Sequence of protein 2:
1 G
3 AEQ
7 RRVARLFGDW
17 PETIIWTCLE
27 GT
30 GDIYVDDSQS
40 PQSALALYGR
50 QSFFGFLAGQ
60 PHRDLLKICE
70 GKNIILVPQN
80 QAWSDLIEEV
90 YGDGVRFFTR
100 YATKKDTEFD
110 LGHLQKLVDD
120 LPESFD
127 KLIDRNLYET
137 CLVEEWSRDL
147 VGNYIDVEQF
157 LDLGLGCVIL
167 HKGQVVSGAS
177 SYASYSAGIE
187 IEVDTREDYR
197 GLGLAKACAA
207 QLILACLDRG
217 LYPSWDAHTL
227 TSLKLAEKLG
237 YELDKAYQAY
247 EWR

The following describes two proteins that form a bound complex.

Residue-level contacts at the interface:
Residue G30 in protein 2 interacts with residue R7 in protein 1 (closest heavy-atom distance 3.0 Å).
Residue A3 in protein 2 contacts residue G27 in protein 1 (closest heavy-atom distance 4.2 Å).
Residue R7 in protein 2 interacts with residue T28 in protein 1 (closest heavy-atom distance 3.5 Å).
Residue D31 in protein 2 contacts residue G1 in protein 1 (closest heavy-atom distance 2.5 Å).
Residue A3 in protein 2 interacts with residue D31 in protein 1 (closest heavy-atom distance 3.0 Å).
Residue R7 in protein 2 interacts with residue G27 in protein 1 (closest heavy-atom distance 2.8 Å).
Residue I32 in protein 2 contacts residue G1 in protein 1 (closest heavy-atom distance 3.5 Å).
Residue R7 in protein 2 contacts residue G30 in protein 1 (closest heavy-atom distance 3.0 Å).
Residue G27 in protein 2 is in contact with residue A3 in protein 1 (closest heavy-atom distance 4.3 Å).
Residue I32 in protein 2 interacts with residue A3 in protein 1 (closest heavy-atom distance 4.0 Å).
Residue C24 in protein 2 is in contact with residue A3 in protein 1 (closest heavy-atom distance 4.1 Å).
Residue G30 in protein 2 is in contact with residue A3 in protein 1 (closest heavy-atom distance 4.0 Å).
Residue T28 in protein 2 interacts with residue R7 in protein 1 (closest heavy-atom distance 3.5 Å).
Residue D31 in protein 2 contacts residue E4 in protein 1 (closest heavy-atom distance 3.2 Å).
Residue A3 in protein 2 contacts residue G30 in protein 1 (closest heavy-atom distance 4.0 Å).
Residue E26 in protein 2 interacts with residue E26 in protein 1 (closest heavy-atom distance 4.7 Å).
Residue G1 in protein 2 is in contact with residue D31 in protein 1 (closest heavy-atom distance 2.5 Å).
Residue A3 in protein 2 is in contact with residue C24 in protein 1 (closest heavy-atom distance 4.1 Å).
Residue D31 in protein 2 is in contact with residue R7 in protein 1 (closest heavy-atom distance 4.4 Å).
Residue R7 in protein 2 interacts with residue D31 in protein 1 (closest heavy-atom distance 4.4 Å).
Residue G1 in protein 2 is in contact with residue Y33 in protein 1 (closest heavy-atom distance 3.6 Å).
Residue A3 in protein 2 is in contact with residue I32 in protein 1 (closest heavy-atom distance 4.2 Å).
Residue Y33 in protein 2 is in contact with residue G1 in protein 1 (closest heavy-atom distance 3.6 Å).
Residue G27 in protein 2 is in contact with residue R7 in protein 1 (closest heavy-atom distance 3.0 Å).
Residue E4 in protein 2 contacts residue D31 in protein 1 (closest heavy-atom distance 3.2 Å).
Residue D31 in protein 2 interacts with residue A3 in protein 1 (closest heavy-atom distance 3.0 Å).
Residue G1 in protein 2 interacts with residue I32 in protein 1 (closest heavy-atom distance 3.5 Å).

Sequence of protein 1:
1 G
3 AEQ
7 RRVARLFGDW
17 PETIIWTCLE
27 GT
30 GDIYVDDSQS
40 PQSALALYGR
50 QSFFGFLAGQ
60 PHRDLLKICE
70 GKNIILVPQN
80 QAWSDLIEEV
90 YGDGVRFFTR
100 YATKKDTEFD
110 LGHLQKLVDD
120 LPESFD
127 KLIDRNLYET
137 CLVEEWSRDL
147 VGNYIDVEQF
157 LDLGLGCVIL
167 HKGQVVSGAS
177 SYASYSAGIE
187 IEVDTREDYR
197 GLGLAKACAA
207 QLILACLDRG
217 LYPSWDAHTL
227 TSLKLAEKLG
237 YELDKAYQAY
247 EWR